Sequence of the first protein:
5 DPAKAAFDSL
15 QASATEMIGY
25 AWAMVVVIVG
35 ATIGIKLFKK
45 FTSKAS

Contacts between the two chains:
Residue V29 in the second protein is in contact with residue I39 in the first protein (closest heavy-atom distance 4.2 Å).
Residue V33 in the second protein interacts with residue K43 in the first protein (closest heavy-atom distance 4.4 Å).
Residue F11 in the second protein interacts with residue Y24 in the first protein (closest heavy-atom distance 3.7 Å).
Residue W26 in the second protein interacts with residue G38 in the first protein (closest heavy-atom distance 4.0 Å).
Residue I22 in the second protein interacts with residue A35 in the first protein (closest heavy-atom distance 3.6 Å).
Residue W26 in the second protein interacts with residue A35 in the first protein (closest heavy-atom distance 4.7 Å).
Residue W26 in the second protein contacts residue F42 in the first protein (closest heavy-atom distance 4.1 Å).
Residue A7 in the second protein contacts residue M21 in the first protein (closest heavy-atom distance 4.8 Å).
Residue V29 in the second protein is in contact with residue F42 in the first protein (closest heavy-atom distance 3.9 Å).
Residue A25 in the second protein interacts with residue I39 in the first protein (closest heavy-atom distance 4.7 Å).
Residue A7 in the second protein contacts residue Y24 in the first protein (closest heavy-atom distance 4.9 Å).
Residue K8 in the second protein is in contact with residue Y24 in the first protein (closest heavy-atom distance 3.5 Å).
Residue T19 in the second protein interacts with residue V31 in the first protein (closest heavy-atom distance 4.9 Å).
Residue K44 in the second protein contacts residue S50 in the first protein (closest heavy-atom distance 3.9 Å).
Residue Q15 in the second protein contacts residue M28 in the first protein (closest heavy-atom distance 4.1 Å).
Residue K40 in the second protein interacts with residue T46 in the first protein (closest heavy-atom distance 4.3 Å).
Residue F11 in the second protein contacts residue A25 in the first protein (closest heavy-atom distance 4.2 Å).
Residue K40 in the second protein interacts with residue S50 in the first protein (closest heavy-atom distance 2.7 Å).
Residue I37 in the second protein contacts residue T46 in the first protein (closest heavy-atom distance 3.6 Å).
Residue K40 in the second protein is in contact with residue S47 in the first protein (closest heavy-atom distance 4.1 Å).
Residue L41 in the second protein interacts with residue S50 in the first protein (closest heavy-atom distance 3.2 Å).
Residue V33 in the second protein interacts with residue T46 in the first protein (closest heavy-atom distance 4.0 Å).
Residue Q15 in the second protein interacts with residue A27 in the first protein (closest heavy-atom distance 3.8 Å).
Residue I22 in the second protein interacts with residue V31 in the first protein (closest heavy-atom distance 4.3 Å).
Residue Q15 in the second protein contacts residue V31 in the first protein (closest heavy-atom distance 4.5 Å).
Residue A18 in the second protein is in contact with residue I32 in the first protein (closest heavy-atom distance 4.8 Å).
Residue I37 in the second protein interacts with residue S47 in the first protein (closest heavy-atom distance 4.5 Å).
Residue V29 in the second protein interacts with residue K43 in the first protein (closest heavy-atom distance 5.0 Å).
Residue L14 in the second protein contacts residue M28 in the first protein (closest heavy-atom distance 3.8 Å).
Residue V33 in the second protein interacts with residue F42 in the first protein (closest heavy-atom distance 3.9 Å).
Residue V30 in the second protein contacts residue F42 in the first protein (closest heavy-atom distance 5.0 Å).
Residue F11 in the second protein is in contact with residue M21 in the first protein (closest heavy-atom distance 4.5 Å).
Residue W26 in the second protein contacts residue I39 in the first protein (closest heavy-atom distance 3.8 Å).
Residue I37 in the second protein contacts residue S50 in the first protein (closest heavy-atom distance 4.2 Å).
Residue F11 in the second protein contacts residue M28 in the first protein (closest heavy-atom distance 3.6 Å).
Residue I22 in the second protein is in contact with residue I32 in the first protein (closest heavy-atom distance 4.5 Å).

Sequence of the second protein:
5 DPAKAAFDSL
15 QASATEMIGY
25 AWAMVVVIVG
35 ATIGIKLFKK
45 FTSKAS

The following describes two proteins that form a bound complex.